Sequence of protein 2:
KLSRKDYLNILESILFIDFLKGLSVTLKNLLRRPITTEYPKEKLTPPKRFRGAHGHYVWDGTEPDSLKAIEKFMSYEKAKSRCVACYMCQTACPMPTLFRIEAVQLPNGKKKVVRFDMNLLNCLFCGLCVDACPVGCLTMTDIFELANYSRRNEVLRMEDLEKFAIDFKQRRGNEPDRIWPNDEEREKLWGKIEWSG

Residue-level contacts at the interface:
Residue W223 in protein 1 contacts residue M92 in protein 2 (closest heavy-atom distance 4.8 Å).
Residue I105 in protein 1 is in contact with residue K115 in protein 2 (closest heavy-atom distance 4.4 Å).
Residue W219 in protein 1 is in contact with residue Q109 in protein 2 (closest heavy-atom distance 3.4 Å).
Residue P104 in protein 1 contacts residue C90 in protein 2 (closest heavy-atom distance 3.2 Å).
Residue W250 in protein 1 is in contact with residue Y91 in protein 2 (closest heavy-atom distance 4.7 Å).
Residue W250 in protein 1 is in contact with residue P100 in protein 2 (closest heavy-atom distance 3.7 Å).
Residue Y218 in protein 1 contacts residue V108 in protein 2 (closest heavy-atom distance 4.3 Å).
Residue A132 in protein 1 is in contact with residue D69 in protein 2 (closest heavy-atom distance 4.0 Å).
Residue K214 in protein 1 is in contact with residue Q109 in protein 2 (closest heavy-atom distance 3.0 Å).
Residue D102 in protein 1 is in contact with residue A73 in protein 2 (closest heavy-atom distance 4.3 Å).
Residue L101 in protein 1 contacts residue A73 in protein 2 (closest heavy-atom distance 4.6 Å).
Residue P104 in protein 1 is in contact with residue P138 in protein 2 (closest heavy-atom distance 3.6 Å).
Residue Y150 in protein 1 interacts with residue F77 in protein 2 (closest heavy-atom distance 3.6 Å).
Residue R153 in protein 1 interacts with residue F77 in protein 2 (closest heavy-atom distance 4.6 Å).
Residue P104 in protein 1 interacts with residue V139 in protein 2 (closest heavy-atom distance 4.3 Å).
Residue L224 in protein 1 interacts with residue Y91 in protein 2 (closest heavy-atom distance 3.5 Å).
Residue I105 in protein 1 interacts with residue I74 in protein 2 (closest heavy-atom distance 3.8 Å).
Residue L101 in protein 1 contacts residue S70 in protein 2 (closest heavy-atom distance 4.1 Å).
Residue W250 in protein 1 interacts with residue Q94 in protein 2 (closest heavy-atom distance 3.1 Å).
Residue W223 in protein 1 contacts residue Y91 in protein 2 (closest heavy-atom distance 4.1 Å).
Residue Y218 in protein 1 is in contact with residue K114 in protein 2 (closest heavy-atom distance 4.1 Å).
Residue Y218 in protein 1 is in contact with residue F77 in protein 2 (closest heavy-atom distance 3.6 Å).
Residue L133 in protein 1 interacts with residue K72 in protein 2 (closest heavy-atom distance 4.1 Å).
Residue L101 in protein 1 interacts with residue I74 in protein 2 (closest heavy-atom distance 3.4 Å).
Residue R221 in protein 1 interacts with residue A89 in protein 2 (closest heavy-atom distance 4.3 Å).
Residue P104 in protein 1 contacts residue I74 in protein 2 (closest heavy-atom distance 4.0 Å).
Residue L133 in protein 1 interacts with residue D69 in protein 2 (closest heavy-atom distance 4.0 Å).
Residue Y218 in protein 1 interacts with residue K115 in protein 2 (closest heavy-atom distance 3.5 Å).
Residue Y218 in protein 1 is in contact with residue A107 in protein 2 (closest heavy-atom distance 4.1 Å).
Residue W250 in protein 1 interacts with residue R104 in protein 2 (closest heavy-atom distance 3.7 Å).
Residue P215 in protein 1 contacts residue Q109 in protein 2 (closest heavy-atom distance 4.4 Å).
Residue K253 in protein 1 contacts residue E106 in protein 2 (closest heavy-atom distance 4.0 Å).
Residue K217 in protein 1 interacts with residue G113 in protein 2 (closest heavy-atom distance 3.4 Å).
Residue S131 in protein 1 interacts with residue D69 in protein 2 (closest heavy-atom distance 4.4 Å).
Residue D102 in protein 1 contacts residue F77 in protein 2 (closest heavy-atom distance 3.6 Å).
Residue W223 in protein 1 interacts with residue T95 in protein 2 (closest heavy-atom distance 2.8 Å).
Residue I105 in protein 1 contacts residue V88 in protein 2 (closest heavy-atom distance 3.7 Å).
Residue F216 in protein 1 interacts with residue Q109 in protein 2 (closest heavy-atom distance 4.7 Å).
Residue R251 in protein 1 interacts with residue Y91 in protein 2 (closest heavy-atom distance 4.6 Å).
Residue R221 in protein 1 contacts residue C90 in protein 2 (closest heavy-atom distance 2.9 Å).
Residue L133 in protein 1 is in contact with residue A73 in protein 2 (closest heavy-atom distance 3.8 Å).
Residue P104 in protein 1 interacts with residue V88 in protein 2 (closest heavy-atom distance 3.8 Å).
Residue Y218 in protein 1 contacts residue Q109 in protein 2 (closest heavy-atom distance 4.1 Å).
Residue D249 in protein 1 interacts with residue R104 in protein 2 (closest heavy-atom distance 4.4 Å).
Residue P104 in protein 1 interacts with residue A89 in protein 2 (closest heavy-atom distance 4.5 Å).
Residue W223 in protein 1 contacts residue C90 in protein 2 (closest heavy-atom distance 3.5 Å).
Residue A132 in protein 1 is in contact with residue S70 in protein 2 (closest heavy-atom distance 4.6 Å).
Residue W219 in protein 1 interacts with residue V108 in protein 2 (closest heavy-atom distance 3.6 Å).
Residue R221 in protein 1 interacts with residue Y91 in protein 2 (closest heavy-atom distance 3.4 Å).
Residue K217 in protein 1 is in contact with residue Q109 in protein 2 (closest heavy-atom distance 2.7 Å).
Residue D102 in protein 1 interacts with residue I74 in protein 2 (closest heavy-atom distance 3.4 Å).
Residue W250 in protein 1 contacts residue F103 in protein 2 (closest heavy-atom distance 4.4 Å).
Residue I105 in protein 1 is in contact with residue M78 in protein 2 (closest heavy-atom distance 3.5 Å).
Residue W219 in protein 1 interacts with residue A107 in protein 2 (closest heavy-atom distance 4.2 Å).
Residue Y218 in protein 1 contacts residue G113 in protein 2 (closest heavy-atom distance 3.1 Å).
Residue P104 in protein 1 is in contact with residue K115 in protein 2 (closest heavy-atom distance 4.6 Å).
Residue W250 in protein 1 contacts residue T101 in protein 2 (closest heavy-atom distance 4.0 Å).
Residue R221 in protein 1 interacts with residue K115 in protein 2 (closest heavy-atom distance 4.9 Å).
Residue I105 in protein 1 contacts residue F77 in protein 2 (closest heavy-atom distance 3.4 Å).
Residue A132 in protein 1 is in contact with residue A73 in protein 2 (closest heavy-atom distance 3.8 Å).

The following describes two proteins that form a bound complex.

Sequence of protein 1:
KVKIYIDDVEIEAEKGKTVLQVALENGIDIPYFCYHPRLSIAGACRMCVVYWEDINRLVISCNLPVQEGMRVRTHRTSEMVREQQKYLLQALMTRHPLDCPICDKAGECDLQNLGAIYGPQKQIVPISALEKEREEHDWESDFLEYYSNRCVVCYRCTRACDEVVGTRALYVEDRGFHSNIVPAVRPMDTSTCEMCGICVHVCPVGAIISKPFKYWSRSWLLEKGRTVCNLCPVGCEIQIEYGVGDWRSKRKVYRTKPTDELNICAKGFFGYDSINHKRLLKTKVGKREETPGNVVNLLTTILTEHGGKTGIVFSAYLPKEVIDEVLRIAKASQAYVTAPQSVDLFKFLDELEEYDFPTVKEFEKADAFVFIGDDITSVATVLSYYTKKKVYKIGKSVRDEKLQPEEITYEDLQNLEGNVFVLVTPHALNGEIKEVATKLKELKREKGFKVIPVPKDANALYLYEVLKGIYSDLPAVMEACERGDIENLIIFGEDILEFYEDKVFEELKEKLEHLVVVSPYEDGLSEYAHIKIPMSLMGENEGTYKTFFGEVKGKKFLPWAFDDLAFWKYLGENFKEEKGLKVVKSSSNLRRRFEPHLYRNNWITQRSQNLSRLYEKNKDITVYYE